Contacts between the two chains:
Residue E50 in the second protein is in contact with residue R45 in the first protein (closest heavy-atom distance 2.9 Å).
Residue V15 in the second protein interacts with residue I14 in the first protein (closest heavy-atom distance 4.0 Å).
Residue T35 in the second protein is in contact with residue T35 in the first protein (closest heavy-atom distance 3.7 Å).
Residue I7 in the second protein is in contact with residue I7 in the first protein (closest heavy-atom distance 4.5 Å).
Residue I39 in the second protein interacts with residue T35 in the first protein (closest heavy-atom distance 3.7 Å).
Residue M4 in the second protein is in contact with residue A3 in the first protein (closest heavy-atom distance 3.8 Å).
Residue Q29 in the second protein interacts with residue Q28 in the first protein (closest heavy-atom distance 2.4 Å).
Residue Q18 in the second protein interacts with residue L21 in the first protein (closest heavy-atom distance 3.8 Å).
Residue Q43 in the second protein contacts residue R45 in the first protein (closest heavy-atom distance 3.3 Å).
Residue I39 in the second protein is in contact with residue G38 in the first protein (closest heavy-atom distance 4.7 Å).
Residue L32 in the second protein interacts with residue T35 in the first protein (closest heavy-atom distance 3.9 Å).
Residue I46 in the second protein contacts residue I46 in the first protein (closest heavy-atom distance 2.9 Å).
Residue L22 in the second protein interacts with residue L21 in the first protein (closest heavy-atom distance 3.8 Å).
Residue Q18 in the second protein is in contact with residue Q17 in the first protein (closest heavy-atom distance 3.6 Å).
Residue V49 in the second protein contacts residue V49 in the first protein (closest heavy-atom distance 3.9 Å).
Residue Q33 in the second protein contacts residue L31 in the first protein (closest heavy-atom distance 4.9 Å).
Residue I46 in the second protein is in contact with residue R45 in the first protein (closest heavy-atom distance 4.0 Å).
Residue Q18 in the second protein is in contact with residue V15 in the first protein (closest heavy-atom distance 4.9 Å).
Residue L21 in the second protein is in contact with residue L21 in the first protein (closest heavy-atom distance 4.0 Å).
Residue L32 in the second protein is in contact with residue L31 in the first protein (closest heavy-atom distance 3.5 Å).
Residue V15 in the second protein interacts with residue E10 in the first protein (closest heavy-atom distance 4.1 Å).
Residue I39 in the second protein contacts residue L42 in the first protein (closest heavy-atom distance 3.6 Å).
Residue I39 in the second protein contacts residue I39 in the first protein (closest heavy-atom distance 3.9 Å).
Residue I25 in the second protein is in contact with residue Q28 in the first protein (closest heavy-atom distance 3.3 Å).
Residue I25 in the second protein is in contact with residue L21 in the first protein (closest heavy-atom distance 3.9 Å).
Residue L53 in the second protein contacts residue L53 in the first protein (closest heavy-atom distance 4.2 Å).
Residue L32 in the second protein is in contact with residue Q28 in the first protein (closest heavy-atom distance 3.0 Å).
Residue L22 in the second protein interacts with residue Q17 in the first protein (closest heavy-atom distance 4.1 Å).
Residue E50 in the second protein contacts residue V49 in the first protein (closest heavy-atom distance 4.1 Å).
Residue Q18 in the second protein contacts residue G13 in the first protein (closest heavy-atom distance 4.6 Å).
Residue Q18 in the second protein is in contact with residue I14 in the first protein (closest heavy-atom distance 2.8 Å).
Residue F11 in the second protein interacts with residue E10 in the first protein (closest heavy-atom distance 3.5 Å).
Residue L53 in the second protein is in contact with residue Y52 in the first protein (closest heavy-atom distance 4.0 Å).
Residue L47 in the second protein interacts with residue R45 in the first protein (closest heavy-atom distance 4.0 Å).
Residue L42 in the second protein interacts with residue L42 in the first protein (closest heavy-atom distance 3.8 Å).
Residue Q29 in the second protein interacts with residue L31 in the first protein (closest heavy-atom distance 3.7 Å).
Residue I14 in the second protein is in contact with residue I14 in the first protein (closest heavy-atom distance 3.9 Å).
Residue F11 in the second protein interacts with residue F11 in the first protein (closest heavy-atom distance 3.2 Å).
Residue V36 in the second protein is in contact with residue T35 in the first protein (closest heavy-atom distance 4.1 Å).
Residue M4 in the second protein is in contact with residue M4 in the first protein (closest heavy-atom distance 3.9 Å).
Residue L32 in the second protein contacts residue L32 in the first protein (closest heavy-atom distance 3.6 Å).
Residue Q28 in the second protein is in contact with residue Q28 in the first protein (closest heavy-atom distance 3.7 Å).
Residue M4 in the second protein interacts with residue I7 in the first protein (closest heavy-atom distance 3.6 Å).
Residue I25 in the second protein is in contact with residue A24 in the first protein (closest heavy-atom distance 4.2 Å).
Residue I46 in the second protein interacts with residue L42 in the first protein (closest heavy-atom distance 5.0 Å).
Residue F11 in the second protein is in contact with residue I7 in the first protein (closest heavy-atom distance 3.6 Å).
Residue Q18 in the second protein is in contact with residue Q18 in the first protein (closest heavy-atom distance 3.6 Å).
Residue Q43 in the second protein interacts with residue L42 in the first protein (closest heavy-atom distance 3.8 Å).
Residue F11 in the second protein is in contact with residue I14 in the first protein (closest heavy-atom distance 3.7 Å).
Residue L53 in the second protein is in contact with residue V49 in the first protein (closest heavy-atom distance 4.0 Å).
Residue K54 in the second protein contacts residue Y52 in the first protein (closest heavy-atom distance 3.5 Å).
Residue I25 in the second protein contacts residue I25 in the first protein (closest heavy-atom distance 3.7 Å).

Sequence of the first protein:
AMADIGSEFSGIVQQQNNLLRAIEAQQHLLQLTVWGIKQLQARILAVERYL

Sequence of the second protein:
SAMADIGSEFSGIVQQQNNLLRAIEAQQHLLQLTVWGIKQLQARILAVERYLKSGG

This data describes a binding interaction between two proteins.